Contacts between the two chains:
Residue F444 in the second protein contacts residue K439 in the first protein (closest heavy-atom distance 3.5 Å).
Residue Q430 in the second protein contacts residue Q426 in the first protein (closest heavy-atom distance 4.0 Å).
Residue L475 in the second protein interacts with residue V502 in the first protein (closest heavy-atom distance 3.8 Å).
Residue M468 in the second protein is in contact with residue Y461 in the first protein (closest heavy-atom distance 4.0 Å).
Residue R472 in the second protein interacts with residue M468 in the first protein (closest heavy-atom distance 3.2 Å).
Residue F444 in the second protein interacts with residue L440 in the first protein (closest heavy-atom distance 3.5 Å).
Residue L482 in the second protein interacts with residue L508 in the first protein (closest heavy-atom distance 3.7 Å).
Residue E451 in the second protein contacts residue L447 in the first protein (closest heavy-atom distance 3.7 Å).
Residue C392 in the second protein is in contact with residue V393 in the first protein (closest heavy-atom distance 3.7 Å).
Residue L447 in the second protein interacts with residue L447 in the first protein (closest heavy-atom distance 3.9 Å).
Residue D471 in the second protein is in contact with residue D503 in the first protein (closest heavy-atom distance 3.9 Å).
Residue L489 in the second protein is in contact with residue K493 in the first protein (closest heavy-atom distance 3.6 Å).
Residue L495 in the second protein is in contact with residue I506 in the first protein (closest heavy-atom distance 3.7 Å).
Residue L495 in the second protein is in contact with residue Q478 in the first protein (closest heavy-atom distance 3.6 Å).
Residue R472 in the second protein is in contact with residue K467 in the first protein (closest heavy-atom distance 3.1 Å).
Residue L469 in the second protein interacts with residue E464 in the first protein (closest heavy-atom distance 3.7 Å).
Residue K413 in the second protein interacts with residue L400 in the first protein (closest heavy-atom distance 3.9 Å).
Residue V410 in the second protein is in contact with residue L400 in the first protein (closest heavy-atom distance 3.9 Å).
Residue C448 in the second protein is in contact with residue K443 in the first protein (closest heavy-atom distance 2.9 Å).
Residue S499 in the second protein is in contact with residue D471 in the first protein (closest heavy-atom distance 3.2 Å).
Residue R472 in the second protein interacts with residue E464 in the first protein (closest heavy-atom distance 3.4 Å).
Residue V462 in the second protein contacts residue E457 in the first protein (closest heavy-atom distance 3.4 Å).
Residue S465 in the second protein contacts residue E464 in the first protein (closest heavy-atom distance 3.1 Å).
Residue I498 in the second protein is in contact with residue D471 in the first protein (closest heavy-atom distance 3.3 Å).
Residue Y461 in the second protein interacts with residue K458 in the first protein (closest heavy-atom distance 3.5 Å).
Residue L495 in the second protein is in contact with residue L482 in the first protein (closest heavy-atom distance 3.6 Å).
Residue K409 in the second protein is in contact with residue L401 in the first protein (closest heavy-atom distance 3.2 Å).
Residue E464 in the second protein is in contact with residue Y461 in the first protein (closest heavy-atom distance 3.0 Å).
Residue Q430 in the second protein contacts residue I422 in the first protein (closest heavy-atom distance 3.4 Å).
Residue L400 in the second protein contacts residue L401 in the first protein (closest heavy-atom distance 3.7 Å).
Residue L486 in the second protein interacts with residue L482 in the first protein (closest heavy-atom distance 3.8 Å).
Residue L454 in the second protein contacts residue L450 in the first protein (closest heavy-atom distance 3.6 Å).
Residue M437 in the second protein interacts with residue T436 in the first protein (closest heavy-atom distance 3.2 Å).
Residue A396 in the second protein interacts with residue V393 in the first protein (closest heavy-atom distance 3.7 Å).
Residue Q426 in the second protein interacts with residue I422 in the first protein (closest heavy-atom distance 4.0 Å).
Residue K406 in the second protein interacts with residue L401 in the first protein (closest heavy-atom distance 3.6 Å).
Residue Y461 in the second protein is in contact with residue L454 in the first protein (closest heavy-atom distance 4.0 Å).
Residue E455 in the second protein contacts residue L450 in the first protein (closest heavy-atom distance 3.6 Å).
Residue V496 in the second protein contacts residue Q478 in the first protein (closest heavy-atom distance 2.9 Å).
Residue Q430 in the second protein is in contact with residue S425 in the first protein (closest heavy-atom distance 2.4 Å).
Residue K409 in the second protein is in contact with residue L400 in the first protein (closest heavy-atom distance 3.2 Å).
Residue K458 in the second protein contacts residue Q453 in the first protein (closest heavy-atom distance 2.4 Å).
Residue I479 in the second protein interacts with residue L475 in the first protein (closest heavy-atom distance 3.6 Å).
Residue E451 in the second protein contacts residue K443 in the first protein (closest heavy-atom distance 3.4 Å).
Residue K458 in the second protein interacts with residue L454 in the first protein (closest heavy-atom distance 3.7 Å).
Residue Q478 in the second protein is in contact with residue I506 in the first protein (closest heavy-atom distance 2.9 Å).
Residue C392 in the second protein contacts residue M390 in the first protein (closest heavy-atom distance 3.6 Å).
Residue M468 in the second protein contacts residue S465 in the first protein (closest heavy-atom distance 3.6 Å).
Residue A396 in the second protein contacts residue V397 in the first protein (closest heavy-atom distance 3.7 Å).
Residue L475 in the second protein interacts with residue L475 in the first protein (closest heavy-atom distance 3.8 Å).
Residue M437 in the second protein interacts with residue L432 in the first protein (closest heavy-atom distance 3.8 Å).
Residue L482 in the second protein interacts with residue Q507 in the first protein (closest heavy-atom distance 3.8 Å).
Residue Q478 in the second protein interacts with residue I498 in the first protein (closest heavy-atom distance 3.6 Å).
Residue I498 in the second protein contacts residue S474 in the first protein (closest heavy-atom distance 3.5 Å).
Residue L497 in the second protein interacts with residue D471 in the first protein (closest heavy-atom distance 4.0 Å).
Residue L389 in the second protein interacts with residue V393 in the first protein (closest heavy-atom distance 3.7 Å).
Residue Q430 in the second protein contacts residue I429 in the first protein (closest heavy-atom distance 3.9 Å).
Residue F444 in the second protein is in contact with residue K443 in the first protein (closest heavy-atom distance 3.6 Å).
Residue L482 in the second protein interacts with residue I506 in the first protein (closest heavy-atom distance 3.6 Å).
Residue Q478 in the second protein is in contact with residue G505 in the first protein (closest heavy-atom distance 3.3 Å).

Sequence of the second protein:
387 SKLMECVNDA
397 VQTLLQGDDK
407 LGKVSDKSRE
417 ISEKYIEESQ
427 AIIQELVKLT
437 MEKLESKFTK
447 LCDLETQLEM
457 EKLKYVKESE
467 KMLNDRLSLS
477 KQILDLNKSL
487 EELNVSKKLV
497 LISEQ

These two protein chains interact to form a complex.

Sequence of the first protein:
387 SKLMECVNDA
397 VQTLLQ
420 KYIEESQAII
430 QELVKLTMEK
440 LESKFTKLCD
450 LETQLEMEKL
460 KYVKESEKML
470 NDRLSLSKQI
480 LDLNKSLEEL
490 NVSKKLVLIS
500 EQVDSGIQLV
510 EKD